The following describes two proteins that form a bound complex.

Residue-level contacts at the interface:
Residue Q13 in chain B contacts residue V17 in chain A (closest heavy-atom distance 3.7 Å).
Residue Q13 in chain B is in contact with residue Q18 in chain A (closest heavy-atom distance 2.9 Å).
Residue G118 in chain B is in contact with residue L30 in chain A (closest heavy-atom distance 3.1 Å).
Residue V67 in chain B interacts with residue V20 in chain A (closest heavy-atom distance 3.6 Å).
Residue L68 in chain B interacts with residue S27 in chain A (closest heavy-atom distance 3.2 Å).
Residue P344 in chain B contacts residue V17 in chain A (closest heavy-atom distance 3.8 Å).
Residue H69 in chain B is in contact with residue V25 in chain A (closest heavy-atom distance 4.0 Å).
Residue F11 in chain B interacts with residue P15 in chain A (closest heavy-atom distance 3.6 Å).
Residue L12 in chain B contacts residue Q18 in chain A (closest heavy-atom distance 3.6 Å).
Residue C120 in chain B contacts residue D31 in chain A (closest heavy-atom distance 3.5 Å).
Residue Y71 in chain B is in contact with residue D31 in chain A (closest heavy-atom distance 2.8 Å).
Residue K70 in chain B interacts with residue D22 in chain A (closest heavy-atom distance 2.7 Å).
Residue N19 in chain B contacts residue F19 in chain A (closest heavy-atom distance 3.5 Å).
Residue F11 in chain B is in contact with residue V14 in chain A (closest heavy-atom distance 4.1 Å).
Residue P21 in chain B contacts residue F19 in chain A (closest heavy-atom distance 3.6 Å).
Residue P8 in chain B is in contact with residue P15 in chain A (closest heavy-atom distance 3.7 Å).
Residue I376 in chain B is in contact with residue V17 in chain A (closest heavy-atom distance 4.0 Å).
Residue C14 in chain B interacts with residue V20 in chain A (closest heavy-atom distance 3.7 Å).
Residue C120 in chain B is in contact with residue I29 in chain A (closest heavy-atom distance 3.8 Å).
Residue K72 in chain B contacts residue D22 in chain A (closest heavy-atom distance 3.1 Å).
Residue S16 in chain B interacts with residue F19 in chain A (closest heavy-atom distance 3.7 Å).
Residue V115 in chain B contacts residue I29 in chain A (closest heavy-atom distance 4.5 Å).
Residue H69 in chain B interacts with residue S27 in chain A (closest heavy-atom distance 3.1 Å).
Residue V67 in chain B interacts with residue L26 in chain A (closest heavy-atom distance 2.9 Å).
Residue V67 in chain B interacts with residue V25 in chain A (closest heavy-atom distance 3.6 Å).
Residue L113 in chain B is in contact with residue I29 in chain A (closest heavy-atom distance 4.2 Å).
Residue H69 in chain B is in contact with residue I29 in chain A (closest heavy-atom distance 3.9 Å).
Residue S20 in chain B is in contact with residue F19 in chain A (closest heavy-atom distance 3.6 Å).
Residue F119 in chain B interacts with residue I29 in chain A (closest heavy-atom distance 3.5 Å).
Residue F119 in chain B contacts residue L30 in chain A (closest heavy-atom distance 3.0 Å).
Residue V345 in chain B interacts with residue P15 in chain A (closest heavy-atom distance 4.5 Å).
Residue K70 in chain B contacts residue I29 in chain A (closest heavy-atom distance 2.8 Å).
Residue F11 in chain B is in contact with residue Q18 in chain A (closest heavy-atom distance 2.7 Å).
Residue P342 in chain B is in contact with residue V14 in chain A (closest heavy-atom distance 4.1 Å).
Residue V67 in chain B contacts residue D24 in chain A (closest heavy-atom distance 4.5 Å).
Residue Q13 in chain B is in contact with residue V20 in chain A (closest heavy-atom distance 2.9 Å).
Residue F11 in chain B contacts residue S16 in chain A (closest heavy-atom distance 3.8 Å).
Residue N19 in chain B is in contact with residue D22 in chain A (closest heavy-atom distance 2.9 Å).
Residue L68 in chain B contacts residue V25 in chain A (closest heavy-atom distance 4.5 Å).
Residue P344 in chain B contacts residue P15 in chain A (closest heavy-atom distance 3.4 Å).
Residue C120 in chain B is in contact with residue L30 in chain A (closest heavy-atom distance 2.8 Å).
Residue F11 in chain B is in contact with residue V17 in chain A (closest heavy-atom distance 3.3 Å).
Residue N19 in chain B contacts residue G21 in chain A (closest heavy-atom distance 3.3 Å).
Residue L9 in chain B contacts residue P15 in chain A (closest heavy-atom distance 3.3 Å).
Residue L66 in chain B interacts with residue L26 in chain A (closest heavy-atom distance 4.4 Å).
Residue V345 in chain B is in contact with residue S16 in chain A (closest heavy-atom distance 3.4 Å).
Residue Y71 in chain B is in contact with residue I29 in chain A (closest heavy-atom distance 3.5 Å).
Residue P344 in chain B contacts residue S16 in chain A (closest heavy-atom distance 4.4 Å).
Residue G118 in chain B interacts with residue H28 in chain A (closest heavy-atom distance 4.0 Å).
Residue V351 in chain B interacts with residue V17 in chain A (closest heavy-atom distance 4.4 Å).
Residue G118 in chain B interacts with residue I29 in chain A (closest heavy-atom distance 3.5 Å).
Residue K70 in chain B contacts residue S27 in chain A (closest heavy-atom distance 2.9 Å).
Residue K70 in chain B contacts residue V25 in chain A (closest heavy-atom distance 3.6 Å).
Residue V345 in chain B is in contact with residue V17 in chain A (closest heavy-atom distance 2.8 Å).
Residue L68 in chain B is in contact with residue L26 in chain A (closest heavy-atom distance 3.6 Å).
Residue Q13 in chain B interacts with residue F19 in chain A (closest heavy-atom distance 3.4 Å).
Residue K70 in chain B is in contact with residue H28 in chain A (closest heavy-atom distance 3.4 Å).
Residue H10 in chain B contacts residue P15 in chain A (closest heavy-atom distance 4.5 Å).
Residue P344 in chain B interacts with residue V14 in chain A (closest heavy-atom distance 4.2 Å).
Residue A346 in chain B is in contact with residue V17 in chain A (closest heavy-atom distance 3.8 Å).

Sequence of chain B:
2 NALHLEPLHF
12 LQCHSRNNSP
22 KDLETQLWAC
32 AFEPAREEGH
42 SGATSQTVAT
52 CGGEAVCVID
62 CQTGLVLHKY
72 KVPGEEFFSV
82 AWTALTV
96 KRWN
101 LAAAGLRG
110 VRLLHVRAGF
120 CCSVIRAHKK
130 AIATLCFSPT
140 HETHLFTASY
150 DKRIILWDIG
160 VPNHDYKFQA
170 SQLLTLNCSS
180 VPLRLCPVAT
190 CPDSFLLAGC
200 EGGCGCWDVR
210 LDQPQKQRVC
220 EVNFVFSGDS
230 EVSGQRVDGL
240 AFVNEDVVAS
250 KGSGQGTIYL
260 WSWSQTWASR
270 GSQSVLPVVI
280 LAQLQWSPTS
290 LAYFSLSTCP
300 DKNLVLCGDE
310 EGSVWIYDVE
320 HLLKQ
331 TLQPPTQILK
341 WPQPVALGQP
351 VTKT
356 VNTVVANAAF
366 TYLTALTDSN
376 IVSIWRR

Sequence of chain A:
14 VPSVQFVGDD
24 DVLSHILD